Contacts between the two chains:
Residue K631 in the second protein contacts residue E181 in the first protein (closest heavy-atom distance 3.2 Å).
Residue K419 in the second protein contacts residue R172 in the first protein (closest heavy-atom distance 3.8 Å).
Residue T420 in the second protein contacts residue R172 in the first protein (closest heavy-atom distance 4.4 Å).
Residue K569 in the second protein is in contact with residue G185 in the first protein (closest heavy-atom distance 4.2 Å).
Residue K419 in the second protein is in contact with residue E175 in the first protein (closest heavy-atom distance 4.8 Å).
Residue A568 in the second protein contacts residue G185 in the first protein (closest heavy-atom distance 3.6 Å).
Residue K426 in the second protein contacts residue D174 in the first protein (closest heavy-atom distance 3.6 Å).
Residue T420 in the second protein contacts residue D174 in the first protein (closest heavy-atom distance 3.3 Å).
Residue E633 in the second protein contacts residue L184 in the first protein (closest heavy-atom distance 4.8 Å).
Residue A568 in the second protein is in contact with residue I186 in the first protein (closest heavy-atom distance 3.5 Å).
Residue E633 in the second protein contacts residue E181 in the first protein (closest heavy-atom distance 4.6 Å).
Residue K569 in the second protein is in contact with residue I186 in the first protein (closest heavy-atom distance 4.8 Å).

Sequence of the first protein:
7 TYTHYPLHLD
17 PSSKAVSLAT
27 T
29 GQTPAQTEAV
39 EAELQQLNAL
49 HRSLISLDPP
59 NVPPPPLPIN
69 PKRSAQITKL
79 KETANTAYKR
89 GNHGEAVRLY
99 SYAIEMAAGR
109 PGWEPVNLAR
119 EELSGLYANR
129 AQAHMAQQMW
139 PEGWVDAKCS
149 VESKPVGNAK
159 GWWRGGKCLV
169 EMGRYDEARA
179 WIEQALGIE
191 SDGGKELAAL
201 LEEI

This data describes a binding interaction between two proteins.

Sequence of the second protein:
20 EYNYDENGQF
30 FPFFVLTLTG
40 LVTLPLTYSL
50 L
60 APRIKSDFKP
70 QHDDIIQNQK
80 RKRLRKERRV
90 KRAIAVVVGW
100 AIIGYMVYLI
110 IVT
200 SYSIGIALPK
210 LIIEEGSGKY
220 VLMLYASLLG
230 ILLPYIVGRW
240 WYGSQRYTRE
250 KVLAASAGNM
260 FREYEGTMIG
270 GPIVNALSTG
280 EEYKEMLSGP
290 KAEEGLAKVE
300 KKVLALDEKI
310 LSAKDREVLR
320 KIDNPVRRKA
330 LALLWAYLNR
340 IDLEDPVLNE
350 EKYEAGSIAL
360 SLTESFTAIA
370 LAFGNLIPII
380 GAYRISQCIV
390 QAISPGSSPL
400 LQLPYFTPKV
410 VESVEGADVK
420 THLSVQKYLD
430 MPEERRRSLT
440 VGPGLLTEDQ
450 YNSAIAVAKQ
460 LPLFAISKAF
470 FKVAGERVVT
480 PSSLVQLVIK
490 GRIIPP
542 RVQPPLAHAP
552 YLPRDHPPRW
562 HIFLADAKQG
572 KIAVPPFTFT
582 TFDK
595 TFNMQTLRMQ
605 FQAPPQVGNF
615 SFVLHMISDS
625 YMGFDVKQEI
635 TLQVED